The following describes two proteins that form a bound complex.

Sequence of protein 1:
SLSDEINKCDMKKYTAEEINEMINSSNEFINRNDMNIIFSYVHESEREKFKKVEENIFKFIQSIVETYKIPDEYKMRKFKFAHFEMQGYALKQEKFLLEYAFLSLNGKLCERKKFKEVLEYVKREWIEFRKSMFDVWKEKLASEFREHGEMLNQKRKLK

Sequence of protein 2:
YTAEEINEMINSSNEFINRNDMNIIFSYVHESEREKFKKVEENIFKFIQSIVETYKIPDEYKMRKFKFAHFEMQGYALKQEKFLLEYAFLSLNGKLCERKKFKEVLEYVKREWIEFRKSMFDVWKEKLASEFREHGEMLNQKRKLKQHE

Interface contacts:
Residue R117 in protein 1 contacts residue I35 in protein 2 (closest heavy-atom distance 3.4 Å).
Residue W142 in protein 1 contacts residue E90 in protein 2 (closest heavy-atom distance 3.4 Å).
Residue I35 in protein 1 interacts with residue R117 in protein 2 (closest heavy-atom distance 3.5 Å).
Residue F86 in protein 1 contacts residue F89 in protein 2 (closest heavy-atom distance 3.4 Å).
Residue M138 in protein 1 interacts with residue F55 in protein 2 (closest heavy-atom distance 3.4 Å).
Residue K83 in protein 1 contacts residue E149 in protein 2 (closest heavy-atom distance 3.1 Å).
Residue E99 in protein 1 is in contact with residue K100 in protein 2 (closest heavy-atom distance 3.3 Å).
Residue F101 in protein 1 interacts with residue Y126 in protein 2 (closest heavy-atom distance 3.3 Å).
Residue I69 in protein 1 is in contact with residue R151 in protein 2 (closest heavy-atom distance 3.4 Å).
Residue Y73 in protein 1 interacts with residue R161 in protein 2 (closest heavy-atom distance 3.0 Å).
Residue Y126 in protein 1 is in contact with residue Y105 in protein 2 (closest heavy-atom distance 3.2 Å).
Residue C115 in protein 1 contacts residue M40 in protein 2 (closest heavy-atom distance 3.5 Å).
Residue Y79 in protein 1 is in contact with residue E149 in protein 2 (closest heavy-atom distance 3.3 Å).
Residue N111 in protein 1 contacts residue N111 in protein 2 (closest heavy-atom distance 2.8 Å).
Residue L103 in protein 1 interacts with residue F107 in protein 2 (closest heavy-atom distance 3.3 Å).
Residue N41 in protein 1 is in contact with residue L108 in protein 2 (closest heavy-atom distance 3.3 Å).
Residue E33 in protein 1 contacts residue E116 in protein 2 (closest heavy-atom distance 3.4 Å).
Residue S109 in protein 1 contacts residue K119 in protein 2 (closest heavy-atom distance 3.0 Å).
Residue N111 in protein 1 interacts with residue G112 in protein 2 (closest heavy-atom distance 2.8 Å).
Residue S30 in protein 1 is in contact with residue R117 in protein 2 (closest heavy-atom distance 3.4 Å).
Residue F34 in protein 1 contacts residue R117 in protein 2 (closest heavy-atom distance 3.0 Å).
Residue R37 in protein 1 interacts with residue K113 in protein 2 (closest heavy-atom distance 2.9 Å).
Residue F34 in protein 1 contacts residue C115 in protein 2 (closest heavy-atom distance 3.3 Å).
Residue F107 in protein 1 interacts with residue L110 in protein 2 (closest heavy-atom distance 3.5 Å).
Residue F150 in protein 1 is in contact with residue I75 in protein 2 (closest heavy-atom distance 3.4 Å).
Residue I43 in protein 1 interacts with residue F120 in protein 2 (closest heavy-atom distance 3.4 Å).
Residue E51 in protein 1 interacts with residue R135 in protein 2 (closest heavy-atom distance 2.3 Å).
Residue R117 in protein 1 is in contact with residue N32 in protein 2 (closest heavy-atom distance 2.7 Å).
Residue R117 in protein 1 contacts residue F34 in protein 2 (closest heavy-atom distance 2.9 Å).
Residue W131 in protein 1 interacts with residue E51 in protein 2 (closest heavy-atom distance 3.3 Å).
Residue Y79 in protein 1 interacts with residue H153 in protein 2 (closest heavy-atom distance 3.5 Å).
Residue C115 in protein 1 contacts residue F34 in protein 2 (closest heavy-atom distance 3.4 Å).
Residue F120 in protein 1 is in contact with residue M40 in protein 2 (closest heavy-atom distance 3.4 Å).
Residue N29 in protein 1 is in contact with residue K121 in protein 2 (closest heavy-atom distance 3.4 Å).
Residue F107 in protein 1 contacts residue F107 in protein 2 (closest heavy-atom distance 3.3 Å).
Residue K74 in protein 1 interacts with residue R161 in protein 2 (closest heavy-atom distance 3.0 Å).
Residue R37 in protein 1 is in contact with residue N111 in protein 2 (closest heavy-atom distance 2.8 Å).
Residue I75 in protein 1 is in contact with residue F150 in protein 2 (closest heavy-atom distance 3.4 Å).
Residue I35 in protein 1 is in contact with residue C115 in protein 2 (closest heavy-atom distance 2.8 Å).
Residue M27 in protein 1 interacts with residue R117 in protein 2 (closest heavy-atom distance 2.5 Å).
Residue N32 in protein 1 contacts residue R117 in protein 2 (closest heavy-atom distance 3.0 Å).
Residue R117 in protein 1 is in contact with residue M27 in protein 2 (closest heavy-atom distance 2.5 Å).
Residue A147 in protein 1 interacts with residue I66 in protein 2 (closest heavy-atom distance 3.4 Å).
Residue N36 in protein 1 is in contact with residue K113 in protein 2 (closest heavy-atom distance 3.2 Å).
Residue C115 in protein 1 interacts with residue I35 in protein 2 (closest heavy-atom distance 3.0 Å).
Residue R135 in protein 1 interacts with residue E51 in protein 2 (closest heavy-atom distance 2.7 Å).
Residue W131 in protein 1 interacts with residue A95 in protein 2 (closest heavy-atom distance 3.4 Å).
Residue L108 in protein 1 contacts residue R37 in protein 2 (closest heavy-atom distance 3.4 Å).
Residue F89 in protein 1 is in contact with residue F89 in protein 2 (closest heavy-atom distance 3.2 Å).
Residue R161 in protein 1 interacts with residue K74 in protein 2 (closest heavy-atom distance 2.8 Å).
Residue L102 in protein 1 interacts with residue W131 in protein 2 (closest heavy-atom distance 3.4 Å).
Residue R161 in protein 1 is in contact with residue Y73 in protein 2 (closest heavy-atom distance 2.8 Å).
Residue R117 in protein 1 is in contact with residue E33 in protein 2 (closest heavy-atom distance 3.1 Å).
Residue E99 in protein 1 contacts residue E104 in protein 2 (closest heavy-atom distance 2.6 Å).
Residue E33 in protein 1 interacts with residue R117 in protein 2 (closest heavy-atom distance 2.8 Å).
Residue R37 in protein 1 is in contact with residue L108 in protein 2 (closest heavy-atom distance 2.8 Å).
Residue E90 in protein 1 is in contact with residue W142 in protein 2 (closest heavy-atom distance 3.3 Å).
Residue F55 in protein 1 is in contact with residue M138 in protein 2 (closest heavy-atom distance 3.4 Å).
Residue F134 in protein 1 is in contact with residue Q98 in protein 2 (closest heavy-atom distance 3.2 Å).
Residue E149 in protein 1 is in contact with residue K83 in protein 2 (closest heavy-atom distance 3.2 Å).